Interface contacts:
Residue E132 in the second protein is in contact with residue T46 in the first protein (closest heavy-atom distance 4.4 Å).
Residue Q136 in the second protein is in contact with residue L47 in the first protein (closest heavy-atom distance 3.9 Å).
Residue Q136 in the second protein contacts residue Y48 in the first protein (closest heavy-atom distance 4.2 Å).
Residue I135 in the second protein is in contact with residue L47 in the first protein (closest heavy-atom distance 4.8 Å).
Residue Q136 in the second protein is in contact with residue K49 in the first protein (closest heavy-atom distance 4.3 Å).

Sequence of the second protein:
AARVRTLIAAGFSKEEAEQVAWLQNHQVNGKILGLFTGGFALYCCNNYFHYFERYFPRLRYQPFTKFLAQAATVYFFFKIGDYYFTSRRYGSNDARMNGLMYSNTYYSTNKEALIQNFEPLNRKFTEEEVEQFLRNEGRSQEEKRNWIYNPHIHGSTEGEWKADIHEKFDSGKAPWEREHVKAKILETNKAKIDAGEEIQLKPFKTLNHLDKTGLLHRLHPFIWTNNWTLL

This data describes a binding interaction between two proteins.

Sequence of the first protein:
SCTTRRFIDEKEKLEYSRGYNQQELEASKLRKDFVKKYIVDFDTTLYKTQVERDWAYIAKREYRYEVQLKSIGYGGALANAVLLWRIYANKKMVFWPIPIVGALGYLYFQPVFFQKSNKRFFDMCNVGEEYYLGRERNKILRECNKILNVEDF